The following describes two proteins that form a bound complex.

Sequence of chain A:
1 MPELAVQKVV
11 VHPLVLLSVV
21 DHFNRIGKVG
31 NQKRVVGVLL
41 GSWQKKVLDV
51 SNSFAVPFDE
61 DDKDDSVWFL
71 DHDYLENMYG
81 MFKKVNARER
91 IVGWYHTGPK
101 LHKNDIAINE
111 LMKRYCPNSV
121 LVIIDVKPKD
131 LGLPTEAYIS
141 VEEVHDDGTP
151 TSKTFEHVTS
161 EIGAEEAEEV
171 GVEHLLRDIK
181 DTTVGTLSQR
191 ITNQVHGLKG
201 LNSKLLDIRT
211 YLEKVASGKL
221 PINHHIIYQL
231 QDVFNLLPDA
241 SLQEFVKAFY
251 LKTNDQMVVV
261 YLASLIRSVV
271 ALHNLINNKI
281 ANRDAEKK

Interface contacts:
Residue N388 in chain B contacts residue M257 in chain A (closest heavy-atom distance 4.1 Å).
Residue L376 in chain B interacts with residue K247 in chain A (closest heavy-atom distance 4.3 Å).
Residue S384 in chain B contacts residue M257 in chain A (closest heavy-atom distance 4.8 Å).
Residue L376 in chain B interacts with residue Y250 in chain A (closest heavy-atom distance 3.5 Å).
Residue N388 in chain B contacts residue Y261 in chain A (closest heavy-atom distance 4.0 Å).
Residue I387 in chain B contacts residue N254 in chain A (closest heavy-atom distance 4.3 Å).
Residue L383 in chain B interacts with residue N254 in chain A (closest heavy-atom distance 3.3 Å).
Residue I387 in chain B contacts residue V258 in chain A (closest heavy-atom distance 3.7 Å).
Residue I387 in chain B interacts with residue M257 in chain A (closest heavy-atom distance 3.9 Å).
Residue M389 in chain B contacts residue Y261 in chain A (closest heavy-atom distance 4.5 Å).
Residue S384 in chain B contacts residue N254 in chain A (closest heavy-atom distance 4.2 Å).
Residue I387 in chain B is in contact with residue L265 in chain A (closest heavy-atom distance 4.8 Å).
Residue M389 in chain B contacts residue L265 in chain A (closest heavy-atom distance 3.9 Å).
Residue V380 in chain B interacts with residue N254 in chain A (closest heavy-atom distance 4.7 Å).
Residue V380 in chain B interacts with residue Y250 in chain A (closest heavy-atom distance 3.9 Å).
Residue I387 in chain B contacts residue Y261 in chain A (closest heavy-atom distance 3.0 Å).

Sequence of chain B:
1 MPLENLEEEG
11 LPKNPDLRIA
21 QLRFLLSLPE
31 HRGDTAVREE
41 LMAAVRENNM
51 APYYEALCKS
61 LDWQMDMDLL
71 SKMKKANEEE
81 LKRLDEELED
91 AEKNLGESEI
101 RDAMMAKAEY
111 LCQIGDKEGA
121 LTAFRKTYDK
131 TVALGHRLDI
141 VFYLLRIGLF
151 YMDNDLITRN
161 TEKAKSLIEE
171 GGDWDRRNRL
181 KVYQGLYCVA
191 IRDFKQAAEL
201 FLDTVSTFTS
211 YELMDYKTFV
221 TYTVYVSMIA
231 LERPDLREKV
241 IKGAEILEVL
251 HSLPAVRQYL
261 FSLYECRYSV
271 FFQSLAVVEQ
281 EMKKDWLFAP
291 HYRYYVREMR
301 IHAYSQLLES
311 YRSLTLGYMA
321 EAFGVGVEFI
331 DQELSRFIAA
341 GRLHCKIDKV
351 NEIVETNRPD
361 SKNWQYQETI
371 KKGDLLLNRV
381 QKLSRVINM